Sequence of protein 1:
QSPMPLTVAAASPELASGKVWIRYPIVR

This data describes a binding interaction between two proteins.

Sequence of protein 2:
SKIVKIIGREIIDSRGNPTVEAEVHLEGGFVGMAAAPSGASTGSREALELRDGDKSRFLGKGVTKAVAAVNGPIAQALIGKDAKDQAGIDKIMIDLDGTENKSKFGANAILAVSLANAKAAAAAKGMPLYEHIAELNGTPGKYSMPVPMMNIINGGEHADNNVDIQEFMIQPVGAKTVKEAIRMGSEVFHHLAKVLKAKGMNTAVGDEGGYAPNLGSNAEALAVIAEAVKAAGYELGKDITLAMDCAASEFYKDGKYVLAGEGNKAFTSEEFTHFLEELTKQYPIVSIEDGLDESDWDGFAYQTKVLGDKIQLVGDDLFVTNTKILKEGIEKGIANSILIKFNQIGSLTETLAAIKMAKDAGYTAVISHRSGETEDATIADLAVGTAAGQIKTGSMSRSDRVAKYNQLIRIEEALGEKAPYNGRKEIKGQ

Interface contacts:
Residue V5 in protein 2 interacts with residue V27 in protein 1 (closest heavy-atom distance 3.5 Å).
Residue G30 in protein 2 is in contact with residue V27 in protein 1 (closest heavy-atom distance 4.6 Å).
Residue G29 in protein 2 is in contact with residue R28 in protein 1 (closest heavy-atom distance 4.5 Å).
Residue H26 in protein 2 contacts residue R23 in protein 1 (closest heavy-atom distance 3.5 Å).
Residue D382 in protein 2 is in contact with residue A10 in protein 1 (closest heavy-atom distance 4.7 Å).
Residue K120 in protein 2 interacts with residue E14 in protein 1 (closest heavy-atom distance 3.1 Å).
Residue E24 in protein 2 is in contact with residue K19 in protein 1 (closest heavy-atom distance 5.0 Å).
Residue V32 in protein 2 is in contact with residue S12 in protein 1 (closest heavy-atom distance 4.7 Å).
Residue V32 in protein 2 interacts with residue I22 in protein 1 (closest heavy-atom distance 4.4 Å).
Residue M34 in protein 2 contacts residue K19 in protein 1 (closest heavy-atom distance 3.5 Å).
Residue V32 in protein 2 is in contact with residue M4 in protein 1 (closest heavy-atom distance 3.4 Å).
Residue I412 in protein 2 is in contact with residue A10 in protein 1 (closest heavy-atom distance 4.7 Å).
Residue V32 in protein 2 contacts residue V20 in protein 1 (closest heavy-atom distance 3.6 Å).
Residue E24 in protein 2 contacts residue V20 in protein 1 (closest heavy-atom distance 3.5 Å).
Residue G30 in protein 2 is in contact with residue I22 in protein 1 (closest heavy-atom distance 3.6 Å).
Residue L27 in protein 2 interacts with residue V27 in protein 1 (closest heavy-atom distance 4.7 Å).
Residue R411 in protein 2 is in contact with residue A10 in protein 1 (closest heavy-atom distance 3.8 Å).
Residue M34 in protein 2 interacts with residue V20 in protein 1 (closest heavy-atom distance 4.0 Å).
Residue V32 in protein 2 contacts residue W21 in protein 1 (closest heavy-atom distance 4.3 Å).
Residue P129 in protein 2 contacts residue A11 in protein 1 (closest heavy-atom distance 3.8 Å).
Residue E28 in protein 2 interacts with residue V27 in protein 1 (closest heavy-atom distance 3.4 Å).
Residue G29 in protein 2 contacts residue V27 in protein 1 (closest heavy-atom distance 3.0 Å).
Residue P129 in protein 2 interacts with residue A10 in protein 1 (closest heavy-atom distance 4.4 Å).
Residue G29 in protein 2 is in contact with residue I26 in protein 1 (closest heavy-atom distance 3.2 Å).
Residue G127 in protein 2 interacts with residue T7 in protein 1 (closest heavy-atom distance 4.6 Å).
Residue L130 in protein 2 contacts residue A11 in protein 1 (closest heavy-atom distance 4.4 Å).
Residue E28 in protein 2 is in contact with residue R28 in protein 1 (closest heavy-atom distance 4.2 Å).
Residue E376 in protein 2 is in contact with residue K19 in protein 1 (closest heavy-atom distance 3.6 Å).
Residue M128 in protein 2 interacts with residue A11 in protein 1 (closest heavy-atom distance 4.5 Å).
Residue G30 in protein 2 interacts with residue P3 in protein 1 (closest heavy-atom distance 4.6 Å).
Residue K6 in protein 2 interacts with residue R23 in protein 1 (closest heavy-atom distance 2.7 Å).
Residue Q408 in protein 2 is in contact with residue P13 in protein 1 (closest heavy-atom distance 3.6 Å).
Residue Q408 in protein 2 interacts with residue A10 in protein 1 (closest heavy-atom distance 3.3 Å).
Residue M34 in protein 2 is in contact with residue E14 in protein 1 (closest heavy-atom distance 3.6 Å).
Residue G29 in protein 2 interacts with residue P3 in protein 1 (closest heavy-atom distance 3.4 Å).
Residue F31 in protein 2 contacts residue M4 in protein 1 (closest heavy-atom distance 3.9 Å).
Residue H26 in protein 2 contacts residue V20 in protein 1 (closest heavy-atom distance 4.6 Å).
Residue A124 in protein 2 interacts with residue M4 in protein 1 (closest heavy-atom distance 3.6 Å).
Residue E24 in protein 2 is in contact with residue R23 in protein 1 (closest heavy-atom distance 3.3 Å).
Residue G30 in protein 2 contacts residue I26 in protein 1 (closest heavy-atom distance 3.5 Å).
Residue R411 in protein 2 interacts with residue P13 in protein 1 (closest heavy-atom distance 4.7 Å).
Residue F31 in protein 2 is in contact with residue P3 in protein 1 (closest heavy-atom distance 3.3 Å).
Residue G30 in protein 2 contacts residue M4 in protein 1 (closest heavy-atom distance 4.6 Å).
Residue A415 in protein 2 interacts with residue V8 in protein 1 (closest heavy-atom distance 4.6 Å).
Residue D377 in protein 2 is in contact with residue E14 in protein 1 (closest heavy-atom distance 4.3 Å).
Residue V32 in protein 2 interacts with residue L15 in protein 1 (closest heavy-atom distance 4.2 Å).
Residue H26 in protein 2 is in contact with residue W21 in protein 1 (closest heavy-atom distance 3.6 Å).